Contacts between the two chains:
Residue I20 in protein 2 contacts residue K155 in protein 1 (closest heavy-atom distance 4.8 Å).
Residue I20 in protein 2 is in contact with residue K152 in protein 1 (closest heavy-atom distance 3.3 Å).
Residue F52 in protein 2 is in contact with residue L137 in protein 1 (closest heavy-atom distance 3.8 Å).
Residue T50 in protein 2 contacts residue E135 in protein 1 (closest heavy-atom distance 3.6 Å).
Residue I20 in protein 2 is in contact with residue S154 in protein 1 (closest heavy-atom distance 4.1 Å).
Residue F52 in protein 2 is in contact with residue D136 in protein 1 (closest heavy-atom distance 3.5 Å).
Residue F52 in protein 2 contacts residue E135 in protein 1 (closest heavy-atom distance 4.0 Å).
Residue T50 in protein 2 is in contact with residue K105 in protein 1 (closest heavy-atom distance 4.9 Å).
Residue L16 in protein 2 is in contact with residue K155 in protein 1 (closest heavy-atom distance 4.8 Å).
Residue F52 in protein 2 is in contact with residue K105 in protein 1 (closest heavy-atom distance 3.6 Å).
Residue R151 in protein 2 contacts residue K176 in protein 1 (closest heavy-atom distance 5.0 Å).
Residue I20 in protein 2 is in contact with residue I153 in protein 1 (closest heavy-atom distance 3.3 Å).
Residue N21 in protein 2 interacts with residue I153 in protein 1 (closest heavy-atom distance 5.0 Å).

The following describes two proteins that form a bound complex.

Sequence of protein 1:
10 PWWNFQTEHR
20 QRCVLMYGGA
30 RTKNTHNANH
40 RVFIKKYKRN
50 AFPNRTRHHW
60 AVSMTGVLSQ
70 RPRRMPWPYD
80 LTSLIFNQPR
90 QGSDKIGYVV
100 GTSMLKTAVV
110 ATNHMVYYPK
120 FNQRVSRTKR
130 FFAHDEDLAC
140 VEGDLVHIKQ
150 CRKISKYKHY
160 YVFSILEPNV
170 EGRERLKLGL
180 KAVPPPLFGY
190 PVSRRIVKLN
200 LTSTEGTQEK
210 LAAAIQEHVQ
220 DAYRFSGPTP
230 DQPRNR

Sequence of protein 2:
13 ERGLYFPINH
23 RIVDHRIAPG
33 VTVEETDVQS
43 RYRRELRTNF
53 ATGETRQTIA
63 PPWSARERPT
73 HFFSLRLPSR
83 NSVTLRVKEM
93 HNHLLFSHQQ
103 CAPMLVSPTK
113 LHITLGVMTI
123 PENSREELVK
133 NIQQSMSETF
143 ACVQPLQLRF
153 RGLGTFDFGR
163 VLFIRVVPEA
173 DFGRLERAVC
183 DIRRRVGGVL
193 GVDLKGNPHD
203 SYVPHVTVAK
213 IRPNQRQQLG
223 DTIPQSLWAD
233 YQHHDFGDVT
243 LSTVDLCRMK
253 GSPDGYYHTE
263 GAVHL